Sequence of protein 1:
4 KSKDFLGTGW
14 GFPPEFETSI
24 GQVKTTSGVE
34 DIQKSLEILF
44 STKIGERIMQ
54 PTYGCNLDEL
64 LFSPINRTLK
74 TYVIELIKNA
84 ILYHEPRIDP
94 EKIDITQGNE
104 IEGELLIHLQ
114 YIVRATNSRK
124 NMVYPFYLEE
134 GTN

Sequence of protein 2:
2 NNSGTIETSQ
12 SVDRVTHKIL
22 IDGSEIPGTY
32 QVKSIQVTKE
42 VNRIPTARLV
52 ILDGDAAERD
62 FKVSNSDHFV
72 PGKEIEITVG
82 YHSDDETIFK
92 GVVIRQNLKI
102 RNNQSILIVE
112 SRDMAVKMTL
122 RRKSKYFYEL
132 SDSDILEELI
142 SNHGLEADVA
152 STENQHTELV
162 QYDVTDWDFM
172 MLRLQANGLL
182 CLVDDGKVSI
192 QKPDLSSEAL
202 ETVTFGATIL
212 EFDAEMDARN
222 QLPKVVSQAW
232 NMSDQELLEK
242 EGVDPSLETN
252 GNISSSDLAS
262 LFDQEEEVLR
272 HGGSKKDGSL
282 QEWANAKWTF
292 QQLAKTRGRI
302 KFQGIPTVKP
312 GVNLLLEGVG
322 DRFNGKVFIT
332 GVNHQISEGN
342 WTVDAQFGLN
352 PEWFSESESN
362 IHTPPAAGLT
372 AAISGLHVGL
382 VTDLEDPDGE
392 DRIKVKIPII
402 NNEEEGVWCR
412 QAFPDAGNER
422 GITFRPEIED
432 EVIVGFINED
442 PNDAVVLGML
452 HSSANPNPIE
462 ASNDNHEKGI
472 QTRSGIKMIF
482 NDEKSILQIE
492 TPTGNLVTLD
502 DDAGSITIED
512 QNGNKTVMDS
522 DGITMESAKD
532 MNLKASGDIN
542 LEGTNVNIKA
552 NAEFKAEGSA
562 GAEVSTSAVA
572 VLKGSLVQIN

These two protein chains interact to form a complex.

Residue-level contacts at the interface:
Residue T30 in protein 2 contacts residue N136 in protein 1 (closest heavy-atom distance 5.0 Å).
Residue G29 in protein 2 interacts with residue N136 in protein 1 (closest heavy-atom distance 4.0 Å).
Residue I27 in protein 2 is in contact with residue T135 in protein 1 (closest heavy-atom distance 3.8 Å).
Residue E26 in protein 2 is in contact with residue R122 in protein 1 (closest heavy-atom distance 4.5 Å).
Residue G29 in protein 2 contacts residue T135 in protein 1 (closest heavy-atom distance 4.0 Å).
Residue G24 in protein 2 contacts residue E132 in protein 1 (closest heavy-atom distance 4.5 Å).
Residue E26 in protein 2 is in contact with residue T135 in protein 1 (closest heavy-atom distance 4.0 Å).
Residue P28 in protein 2 is in contact with residue T135 in protein 1 (closest heavy-atom distance 3.8 Å).